Residue-level contacts at the interface:
Residue I394 in protein 2 is in contact with residue R25 in protein 1 (closest heavy-atom distance 4.1 Å).
Residue L456 in protein 2 interacts with residue L45 in protein 1 (closest heavy-atom distance 4.0 Å).
Residue S409 in protein 2 contacts residue F34 in protein 1 (closest heavy-atom distance 3.4 Å).
Residue A478 in protein 2 is in contact with residue L42 in protein 1 (closest heavy-atom distance 3.8 Å).
Residue M397 in protein 2 contacts residue E30 in protein 1 (closest heavy-atom distance 3.9 Å).
Residue A342 in protein 2 is in contact with residue R16 in protein 1 (closest heavy-atom distance 3.7 Å).
Residue A474 in protein 2 is in contact with residue L42 in protein 1 (closest heavy-atom distance 4.1 Å).
Residue D390 in protein 2 interacts with residue A14 in protein 1 (closest heavy-atom distance 3.6 Å).
Residue Y385 in protein 2 is in contact with residue E30 in protein 1 (closest heavy-atom distance 2.6 Å).
Residue L346 in protein 2 is in contact with residue R16 in protein 1 (closest heavy-atom distance 3.2 Å).
Residue H481 in protein 2 contacts residue K39 in protein 1 (closest heavy-atom distance 3.6 Å).
Residue M397 in protein 2 interacts with residue Y33 in protein 1 (closest heavy-atom distance 3.6 Å).
Residue I392 in protein 2 interacts with residue E29 in protein 1 (closest heavy-atom distance 4.3 Å).
Residue D398 in protein 2 contacts residue R37 in protein 1 (closest heavy-atom distance 4.2 Å).
Residue H481 in protein 2 interacts with residue A43 in protein 1 (closest heavy-atom distance 4.1 Å).
Residue A393 in protein 2 interacts with residue F22 in protein 1 (closest heavy-atom distance 3.8 Å).
Residue L346 in protein 2 contacts residue Q27 in protein 1 (closest heavy-atom distance 4.2 Å).
Residue P457 in protein 2 interacts with residue A38 in protein 1 (closest heavy-atom distance 3.9 Å).
Residue Q389 in protein 2 interacts with residue E30 in protein 1 (closest heavy-atom distance 3.0 Å).
Residue I392 in protein 2 contacts residue E26 in protein 1 (closest heavy-atom distance 3.4 Å).
Residue L477 in protein 2 is in contact with residue L42 in protein 1 (closest heavy-atom distance 3.7 Å).
Residue P457 in protein 2 interacts with residue Q41 in protein 1 (closest heavy-atom distance 3.4 Å).
Residue D475 in protein 2 is in contact with residue L45 in protein 1 (closest heavy-atom distance 3.5 Å).
Residue A474 in protein 2 is in contact with residue L45 in protein 1 (closest heavy-atom distance 3.8 Å).
Residue R412 in protein 2 interacts with residue E31 in protein 1 (closest heavy-atom distance 3.3 Å).
Residue H455 in protein 2 interacts with residue Q41 in protein 1 (closest heavy-atom distance 3.6 Å).
Residue Q383 in protein 2 is in contact with residue A12 in protein 1 (closest heavy-atom distance 4.0 Å).
Residue A478 in protein 2 interacts with residue L45 in protein 1 (closest heavy-atom distance 3.9 Å).
Residue Q389 in protein 2 contacts residue R16 in protein 1 (closest heavy-atom distance 3.7 Å).
Residue I392 in protein 2 interacts with residue E30 in protein 1 (closest heavy-atom distance 4.1 Å).
Residue E458 in protein 2 contacts residue F34 in protein 1 (closest heavy-atom distance 3.6 Å).
Residue E458 in protein 2 is in contact with residue E31 in protein 1 (closest heavy-atom distance 4.3 Å).
Residue Q389 in protein 2 is in contact with residue E26 in protein 1 (closest heavy-atom distance 3.5 Å).
Residue P457 in protein 2 contacts residue L42 in protein 1 (closest heavy-atom distance 3.7 Å).
Residue G396 in protein 2 is in contact with residue E29 in protein 1 (closest heavy-atom distance 3.8 Å).
Residue D398 in protein 2 is in contact with residue Y33 in protein 1 (closest heavy-atom distance 3.7 Å).
Residue A478 in protein 2 is in contact with residue K46 in protein 1 (closest heavy-atom distance 3.1 Å).
Residue R412 in protein 2 contacts residue F34 in protein 1 (closest heavy-atom distance 3.4 Å).
Residue D390 in protein 2 contacts residue V15 in protein 1 (closest heavy-atom distance 3.2 Å).
Residue K405 in protein 2 is in contact with residue Y33 in protein 1 (closest heavy-atom distance 3.6 Å).
Residue D390 in protein 2 contacts residue S11 in protein 1 (closest heavy-atom distance 4.0 Å).
Residue H481 in protein 2 contacts residue L42 in protein 1 (closest heavy-atom distance 3.6 Å).
Residue V408 in protein 2 is in contact with residue F34 in protein 1 (closest heavy-atom distance 3.6 Å).
Residue D454 in protein 2 interacts with residue Q41 in protein 1 (closest heavy-atom distance 3.0 Å).
Residue A393 in protein 2 is in contact with residue E26 in protein 1 (closest heavy-atom distance 3.5 Å).
Residue M397 in protein 2 interacts with residue F34 in protein 1 (closest heavy-atom distance 3.8 Å).
Residue L456 in protein 2 is in contact with residue Q41 in protein 1 (closest heavy-atom distance 3.5 Å).
Residue R412 in protein 2 contacts residue E30 in protein 1 (closest heavy-atom distance 3.0 Å).
Residue D390 in protein 2 is in contact with residue G13 in protein 1 (closest heavy-atom distance 2.9 Å).
Residue D398 in protein 2 contacts residue R32 in protein 1 (closest heavy-atom distance 2.7 Å).
Residue D390 in protein 2 is in contact with residue A12 in protein 1 (closest heavy-atom distance 3.7 Å).
Residue E479 in protein 2 is in contact with residue K46 in protein 1 (closest heavy-atom distance 3.9 Å).
Residue M397 in protein 2 interacts with residue E29 in protein 1 (closest heavy-atom distance 2.9 Å).
Residue A393 in protein 2 is in contact with residue V15 in protein 1 (closest heavy-atom distance 3.8 Å).
Residue A393 in protein 2 is in contact with residue R25 in protein 1 (closest heavy-atom distance 3.4 Å).
Residue S387 in protein 2 interacts with residue A12 in protein 1 (closest heavy-atom distance 3.8 Å).
Residue V408 in protein 2 is in contact with residue E30 in protein 1 (closest heavy-atom distance 3.8 Å).
Residue K386 in protein 2 contacts residue G13 in protein 1 (closest heavy-atom distance 3.5 Å).
Residue K386 in protein 2 contacts residue A12 in protein 1 (closest heavy-atom distance 4.1 Å).
Residue D398 in protein 2 interacts with residue E29 in protein 1 (closest heavy-atom distance 4.0 Å).

Sequence of protein 1:
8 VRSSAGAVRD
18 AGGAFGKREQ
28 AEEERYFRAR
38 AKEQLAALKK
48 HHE

Sequence of protein 2:
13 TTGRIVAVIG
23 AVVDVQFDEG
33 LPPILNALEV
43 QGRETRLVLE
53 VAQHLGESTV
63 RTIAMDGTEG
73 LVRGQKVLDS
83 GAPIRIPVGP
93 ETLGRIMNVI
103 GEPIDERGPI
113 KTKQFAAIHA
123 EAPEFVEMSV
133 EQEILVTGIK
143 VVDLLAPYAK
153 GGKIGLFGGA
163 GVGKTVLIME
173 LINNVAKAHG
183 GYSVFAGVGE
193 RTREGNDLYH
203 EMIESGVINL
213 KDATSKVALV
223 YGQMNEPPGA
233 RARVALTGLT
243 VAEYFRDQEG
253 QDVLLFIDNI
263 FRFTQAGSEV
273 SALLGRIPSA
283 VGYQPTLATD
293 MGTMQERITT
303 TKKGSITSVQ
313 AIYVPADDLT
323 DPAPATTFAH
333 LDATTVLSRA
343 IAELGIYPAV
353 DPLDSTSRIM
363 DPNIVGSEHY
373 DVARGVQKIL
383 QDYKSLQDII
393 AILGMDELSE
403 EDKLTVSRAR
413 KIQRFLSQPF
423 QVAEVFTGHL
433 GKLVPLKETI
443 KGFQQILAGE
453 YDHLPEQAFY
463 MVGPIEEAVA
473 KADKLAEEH

The following describes two proteins that form a bound complex.